Sequence of chain A:
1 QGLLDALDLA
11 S

These two protein chains interact to form a complex.

Residue-level contacts at the interface:
Residue K127 in chain B interacts with residue D8 in chain A (closest heavy-atom distance 4.3 Å).
Residue V51 in chain B contacts residue A6 in chain A (closest heavy-atom distance 4.0 Å).
Residue G176 in chain B contacts residue L9 in chain A (closest heavy-atom distance 3.8 Å).
Residue I173 in chain B contacts residue L7 in chain A (closest heavy-atom distance 4.1 Å).
Residue N180 in chain B is in contact with residue L9 in chain A (closest heavy-atom distance 3.5 Å).
Residue S50 in chain B contacts residue A6 in chain A (closest heavy-atom distance 2.7 Å).
Residue Y132 in chain B is in contact with residue D8 in chain A (closest heavy-atom distance 4.2 Å).
Residue V183 in chain B is in contact with residue S11 in chain A (closest heavy-atom distance 4.8 Å).
Residue V51 in chain B contacts residue G2 in chain A (closest heavy-atom distance 4.4 Å).
Residue F124 in chain B interacts with residue L3 in chain A (closest heavy-atom distance 4.4 Å).
Residue L227 in chain B is in contact with residue L9 in chain A (closest heavy-atom distance 4.1 Å).
Residue L223 in chain B is in contact with residue L4 in chain A (closest heavy-atom distance 3.5 Å).
Residue R46 in chain B is in contact with residue L3 in chain A (closest heavy-atom distance 3.6 Å).
Residue R134 in chain B interacts with residue A10 in chain A (closest heavy-atom distance 3.8 Å).
Residue N55 in chain B interacts with residue D5 in chain A (closest heavy-atom distance 4.9 Å).
Residue D220 in chain B is in contact with residue L3 in chain A (closest heavy-atom distance 4.3 Å).
Residue K54 in chain B is in contact with residue D5 in chain A (closest heavy-atom distance 2.7 Å).
Residue N180 in chain B interacts with residue D8 in chain A (closest heavy-atom distance 3.0 Å).
Residue K127 in chain B is in contact with residue L7 in chain A (closest heavy-atom distance 2.7 Å).
Residue S50 in chain B contacts residue L7 in chain A (closest heavy-atom distance 4.9 Å).
Residue F124 in chain B is in contact with residue L7 in chain A (closest heavy-atom distance 4.1 Å).
Residue I224 in chain B interacts with residue L7 in chain A (closest heavy-atom distance 4.2 Å).
Residue D131 in chain B interacts with residue D8 in chain A (closest heavy-atom distance 4.4 Å).
Residue L223 in chain B contacts residue L9 in chain A (closest heavy-atom distance 3.9 Å).
Residue I173 in chain B is in contact with residue L3 in chain A (closest heavy-atom distance 4.0 Å).
Residue K54 in chain B is in contact with residue D8 in chain A (closest heavy-atom distance 3.7 Å).
Residue I224 in chain B contacts residue L4 in chain A (closest heavy-atom distance 4.4 Å).
Residue D220 in chain B interacts with residue L4 in chain A (closest heavy-atom distance 3.6 Å).
Residue V51 in chain B interacts with residue D5 in chain A (closest heavy-atom distance 4.1 Å).
Residue L179 in chain B interacts with residue L9 in chain A (closest heavy-atom distance 3.8 Å).
Residue N47 in chain B interacts with residue G2 in chain A (closest heavy-atom distance 3.9 Å).
Residue N47 in chain B contacts residue A6 in chain A (closest heavy-atom distance 3.5 Å).
Residue N47 in chain B interacts with residue Q1 in chain A (closest heavy-atom distance 3.4 Å).
Residue Y135 in chain B interacts with residue D8 in chain A (closest heavy-atom distance 2.8 Å).
Residue P172 in chain B contacts residue L7 in chain A (closest heavy-atom distance 3.9 Å).
Residue K54 in chain B is in contact with residue L9 in chain A (closest heavy-atom distance 4.8 Å).
Residue F124 in chain B is in contact with residue A6 in chain A (closest heavy-atom distance 3.7 Å).
Residue N180 in chain B is in contact with residue L7 in chain A (closest heavy-atom distance 3.9 Å).
Residue N180 in chain B is in contact with residue A10 in chain A (closest heavy-atom distance 2.8 Å).
Residue R134 in chain B contacts residue D8 in chain A (closest heavy-atom distance 4.8 Å).
Residue G176 in chain B contacts residue L7 in chain A (closest heavy-atom distance 4.9 Å).
Residue N47 in chain B interacts with residue L3 in chain A (closest heavy-atom distance 3.5 Å).
Residue D131 in chain B interacts with residue L7 in chain A (closest heavy-atom distance 4.5 Å).
Residue P172 in chain B interacts with residue L3 in chain A (closest heavy-atom distance 4.0 Å).
Residue V183 in chain B is in contact with residue A10 in chain A (closest heavy-atom distance 3.8 Å).
Residue L179 in chain B is in contact with residue A10 in chain A (closest heavy-atom distance 4.2 Å).
Residue I224 in chain B contacts residue L9 in chain A (closest heavy-atom distance 4.1 Å).

Sequence of chain B:
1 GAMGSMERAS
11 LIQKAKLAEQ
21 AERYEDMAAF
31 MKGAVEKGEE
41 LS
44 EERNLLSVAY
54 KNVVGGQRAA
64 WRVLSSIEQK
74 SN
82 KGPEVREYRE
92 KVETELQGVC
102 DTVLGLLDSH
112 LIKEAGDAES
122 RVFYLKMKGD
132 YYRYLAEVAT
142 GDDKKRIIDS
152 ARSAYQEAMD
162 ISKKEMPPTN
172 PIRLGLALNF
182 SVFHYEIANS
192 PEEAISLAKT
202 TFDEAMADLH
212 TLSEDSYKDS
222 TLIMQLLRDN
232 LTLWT